Interface contacts:
Residue Y153 in the second protein interacts with residue G249 in the first protein (closest heavy-atom distance 3.2 Å).
Residue H59 in the second protein contacts residue D295 in the first protein (closest heavy-atom distance 3.5 Å).
Residue T30 in the second protein is in contact with residue P196 in the first protein (closest heavy-atom distance 3.2 Å).
Residue N4 in the second protein interacts with residue S17 in the first protein (closest heavy-atom distance 2.8 Å).
Residue T63 in the second protein contacts residue A259 in the first protein (closest heavy-atom distance 3.3 Å).
Residue N21 in the second protein contacts residue P296 in the first protein (closest heavy-atom distance 3.0 Å).
Residue N33 in the second protein interacts with residue S311 in the first protein (closest heavy-atom distance 3.5 Å).
Residue E118 in the second protein contacts residue E264 in the first protein (closest heavy-atom distance 3.4 Å).
Residue P117 in the second protein interacts with residue P262 in the first protein (closest heavy-atom distance 3.5 Å).
Residue S26 in the second protein interacts with residue T250 in the first protein (closest heavy-atom distance 3.4 Å).
Residue L12 in the second protein contacts residue H214 in the first protein (closest heavy-atom distance 2.7 Å).
Residue N21 in the second protein is in contact with residue F298 in the first protein (closest heavy-atom distance 2.8 Å).
Residue Y126 in the second protein is in contact with residue N257 in the first protein (closest heavy-atom distance 2.9 Å).
Residue S3 in the second protein contacts residue S17 in the first protein (closest heavy-atom distance 2.7 Å).
Residue Y153 in the second protein is in contact with residue G251 in the first protein (closest heavy-atom distance 3.5 Å).
Residue T27 in the second protein is in contact with residue G249 in the first protein (closest heavy-atom distance 3.5 Å).
Residue P117 in the second protein is in contact with residue T258 in the first protein (closest heavy-atom distance 3.1 Å).
Residue I64 in the second protein contacts residue W260 in the first protein (closest heavy-atom distance 3.1 Å).
Residue L111 in the second protein interacts with residue Y270 in the first protein (closest heavy-atom distance 3.4 Å).
Residue N33 in the second protein interacts with residue E232 in the first protein (closest heavy-atom distance 2.9 Å).
Residue A13 in the second protein is in contact with residue G167 in the first protein (closest heavy-atom distance 2.8 Å).
Residue T27 in the second protein interacts with residue I248 in the first protein (closest heavy-atom distance 3.3 Å).
Residue G31 in the second protein is in contact with residue P196 in the first protein (closest heavy-atom distance 3.5 Å).
Residue N4 in the second protein is in contact with residue K16 in the first protein (closest heavy-atom distance 3.2 Å).
Residue P117 in the second protein is in contact with residue A259 in the first protein (closest heavy-atom distance 2.8 Å).
Residue W61 in the second protein interacts with residue D254 in the first protein (closest heavy-atom distance 3.2 Å).
Residue N107 in the second protein is in contact with residue E264 in the first protein (closest heavy-atom distance 3.2 Å).
Residue E8 in the second protein is in contact with residue E294 in the first protein (closest heavy-atom distance 2.5 Å).
Residue S110 in the second protein interacts with residue H268 in the first protein (closest heavy-atom distance 2.8 Å).
Residue R23 in the second protein is in contact with residue G249 in the first protein (closest heavy-atom distance 3.3 Å).
Residue H59 in the second protein contacts residue R290 in the first protein (closest heavy-atom distance 3.3 Å).
Residue P117 in the second protein is in contact with residue F266 in the first protein (closest heavy-atom distance 3.4 Å).
Residue K14 in the second protein interacts with residue D165 in the first protein (closest heavy-atom distance 3.4 Å).
Residue D35 in the second protein is in contact with residue D234 in the first protein (closest heavy-atom distance 2.9 Å).
Residue E294 in the second protein interacts with residue N7 in the first protein (closest heavy-atom distance 3.0 Å).
Residue E118 in the second protein contacts residue A259 in the first protein (closest heavy-atom distance 2.8 Å).
Residue S25 in the second protein is in contact with residue I248 in the first protein (closest heavy-atom distance 2.8 Å).
Residue K16 in the second protein is in contact with residue K212 in the first protein (closest heavy-atom distance 2.8 Å).
Residue S114 in the second protein is in contact with residue H268 in the first protein (closest heavy-atom distance 3.0 Å).
Residue W61 in the second protein contacts residue T258 in the first protein (closest heavy-atom distance 3.0 Å).
Residue T30 in the second protein is in contact with residue T198 in the first protein (closest heavy-atom distance 3.3 Å).
Residue G31 in the second protein interacts with residue N197 in the first protein (closest heavy-atom distance 2.8 Å).
Residue L111 in the second protein contacts residue H268 in the first protein (closest heavy-atom distance 3.5 Å).
Residue L15 in the second protein interacts with residue D165 in the first protein (closest heavy-atom distance 2.7 Å).
Residue Y153 in the second protein is in contact with residue F255 in the first protein (closest heavy-atom distance 3.5 Å).
Residue H59 in the second protein interacts with residue N257 in the first protein (closest heavy-atom distance 2.7 Å).
Residue N4 in the second protein contacts residue L15 in the first protein (closest heavy-atom distance 3.0 Å).
Residue N119 in the second protein contacts residue E264 in the first protein (closest heavy-atom distance 3.0 Å).
Residue A13 in the second protein contacts residue Y326 in the first protein (closest heavy-atom distance 3.5 Å).
Residue E294 in the second protein contacts residue E8 in the first protein (closest heavy-atom distance 3.3 Å).
Residue D35 in the second protein contacts residue T250 in the first protein (closest heavy-atom distance 3.2 Å).
Residue Y153 in the second protein contacts residue D235 in the first protein (closest heavy-atom distance 2.7 Å).
Residue A109 in the second protein contacts residue S267 in the first protein (closest heavy-atom distance 3.5 Å).
Residue R23 in the second protein is in contact with residue D235 in the first protein (closest heavy-atom distance 2.8 Å).
Residue K14 in the second protein contacts residue H214 in the first protein (closest heavy-atom distance 3.3 Å).
Residue R23 in the second protein contacts residue I248 in the first protein (closest heavy-atom distance 3.3 Å).
Residue Y153 in the second protein interacts with residue T250 in the first protein (closest heavy-atom distance 3.1 Å).
Residue E8 in the second protein contacts residue E8 in the first protein (closest heavy-atom distance 3.0 Å).
Residue Y108 in the second protein contacts residue F266 in the first protein (closest heavy-atom distance 3.5 Å).
Residue P117 in the second protein contacts residue E264 in the first protein (closest heavy-atom distance 3.4 Å).

Sequence of the second protein:
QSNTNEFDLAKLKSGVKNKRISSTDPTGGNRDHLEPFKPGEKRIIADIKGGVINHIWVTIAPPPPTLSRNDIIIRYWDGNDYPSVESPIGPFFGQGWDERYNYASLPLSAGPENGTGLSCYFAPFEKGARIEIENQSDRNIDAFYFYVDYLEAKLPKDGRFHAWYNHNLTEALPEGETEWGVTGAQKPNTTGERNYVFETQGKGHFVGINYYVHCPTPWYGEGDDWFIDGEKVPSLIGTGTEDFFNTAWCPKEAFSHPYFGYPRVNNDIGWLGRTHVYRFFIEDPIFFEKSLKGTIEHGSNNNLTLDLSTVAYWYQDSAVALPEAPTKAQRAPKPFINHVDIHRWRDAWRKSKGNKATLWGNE

Sequence of the first protein:
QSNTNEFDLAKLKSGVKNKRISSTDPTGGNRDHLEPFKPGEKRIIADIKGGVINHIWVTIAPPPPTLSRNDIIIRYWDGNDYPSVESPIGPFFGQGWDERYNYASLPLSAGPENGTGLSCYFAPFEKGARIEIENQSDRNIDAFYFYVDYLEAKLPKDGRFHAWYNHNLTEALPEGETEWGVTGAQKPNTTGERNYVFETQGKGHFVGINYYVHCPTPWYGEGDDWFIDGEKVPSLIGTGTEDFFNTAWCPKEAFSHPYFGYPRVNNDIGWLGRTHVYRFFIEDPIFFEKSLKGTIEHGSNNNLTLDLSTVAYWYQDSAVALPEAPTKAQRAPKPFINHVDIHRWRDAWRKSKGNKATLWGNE

These two protein chains interact to form a complex.